Sequence of chain B:
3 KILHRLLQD

Sequence of chain A:
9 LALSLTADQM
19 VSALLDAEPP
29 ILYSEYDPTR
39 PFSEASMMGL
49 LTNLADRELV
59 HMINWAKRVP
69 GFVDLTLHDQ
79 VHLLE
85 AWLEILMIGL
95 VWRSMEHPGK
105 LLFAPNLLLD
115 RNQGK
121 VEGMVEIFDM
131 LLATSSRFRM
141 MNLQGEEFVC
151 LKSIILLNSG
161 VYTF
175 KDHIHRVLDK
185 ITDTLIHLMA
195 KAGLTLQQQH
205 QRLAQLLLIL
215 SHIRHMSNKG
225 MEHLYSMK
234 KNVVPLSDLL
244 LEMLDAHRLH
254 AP

These two protein chains interact to form a complex.

Interface contacts:
Residue I61 in chain A interacts with residue L8 in chain B (closest heavy-atom distance 3.7 Å).
Residue L82 in chain A interacts with residue L5 in chain B (closest heavy-atom distance 4.4 Å).
Residue L242 in chain A contacts residue L8 in chain B (closest heavy-atom distance 4.0 Å).
Residue V79 in chain A contacts residue L9 in chain B (closest heavy-atom distance 3.8 Å).
Residue M246 in chain A is in contact with residue L5 in chain B (closest heavy-atom distance 3.8 Å).
Residue V79 in chain A interacts with residue L5 in chain B (closest heavy-atom distance 4.0 Å).
Residue E245 in chain A contacts residue L5 in chain B (closest heavy-atom distance 3.3 Å).
Residue H76 in chain A interacts with residue H6 in chain B (closest heavy-atom distance 4.4 Å).
Residue I61 in chain A interacts with residue L5 in chain B (closest heavy-atom distance 3.4 Å).
Residue F70 in chain A contacts residue L9 in chain B (closest heavy-atom distance 4.2 Å).
Residue L75 in chain A interacts with residue L9 in chain B (closest heavy-atom distance 4.5 Å).
Residue L75 in chain A interacts with residue H6 in chain B (closest heavy-atom distance 3.3 Å).
Residue E245 in chain A is in contact with residue I4 in chain B (closest heavy-atom distance 2.9 Å).
Residue E245 in chain A interacts with residue K3 in chain B (closest heavy-atom distance 3.2 Å).
Residue L82 in chain A is in contact with residue L9 in chain B (closest heavy-atom distance 4.1 Å).
Residue E83 in chain A is in contact with residue K3 in chain B (closest heavy-atom distance 4.6 Å).
Residue Q78 in chain A contacts residue L9 in chain B (closest heavy-atom distance 3.8 Å).
Residue K65 in chain A interacts with residue L9 in chain B (closest heavy-atom distance 3.5 Å).
Residue V79 in chain A interacts with residue H6 in chain B (closest heavy-atom distance 3.3 Å).
Residue K65 in chain A is in contact with residue D11 in chain B (closest heavy-atom distance 4.1 Å).
Residue L75 in chain A contacts residue Q10 in chain B (closest heavy-atom distance 4.1 Å).
Residue E83 in chain A is in contact with residue L5 in chain B (closest heavy-atom distance 3.9 Å).
Residue I61 in chain A is in contact with residue L9 in chain B (closest heavy-atom distance 3.7 Å).
Residue K65 in chain A is in contact with residue L8 in chain B (closest heavy-atom distance 4.2 Å).
Residue V58 in chain A interacts with residue L8 in chain B (closest heavy-atom distance 4.3 Å).
Residue D241 in chain A interacts with residue I4 in chain B (closest heavy-atom distance 3.4 Å).
Residue L242 in chain A interacts with residue I4 in chain B (closest heavy-atom distance 3.5 Å).
Residue L242 in chain A interacts with residue L5 in chain B (closest heavy-atom distance 4.0 Å).